Sequence of chain B:
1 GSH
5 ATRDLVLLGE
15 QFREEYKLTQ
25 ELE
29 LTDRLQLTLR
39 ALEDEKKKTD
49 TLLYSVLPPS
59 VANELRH

Contacts between the two chains:
Residue E43 in chain B is in contact with residue Q15 in chain A (closest heavy-atom distance 2.8 Å).
Residue Q15 in chain B contacts residue T47 in chain A (closest heavy-atom distance 3.2 Å).
Residue T47 in chain B interacts with residue E19 in chain A (closest heavy-atom distance 2.6 Å).
Residue L33 in chain B contacts residue L29 in chain A (closest heavy-atom distance 3.8 Å).
Residue A39 in chain B contacts residue L22 in chain A (closest heavy-atom distance 3.6 Å).
Residue D8 in chain B is in contact with residue L50 in chain A (closest heavy-atom distance 3.9 Å).
Residue L12 in chain B contacts residue L50 in chain A (closest heavy-atom distance 3.5 Å).
Residue T47 in chain B contacts residue Q15 in chain A (closest heavy-atom distance 3.1 Å).
Residue L22 in chain B is in contact with residue A39 in chain A (closest heavy-atom distance 3.7 Å).
Residue T36 in chain B contacts residue E25 in chain A (closest heavy-atom distance 3.9 Å).
Residue F16 in chain B contacts residue T47 in chain A (closest heavy-atom distance 3.9 Å).
Residue G1 in chain B contacts residue P56 in chain A (closest heavy-atom distance 3.5 Å).
Residue T36 in chain B contacts residue L29 in chain A (closest heavy-atom distance 3.5 Å).
Residue E43 in chain B is in contact with residue E19 in chain A (closest heavy-atom distance 3.8 Å).
Residue E19 in chain B contacts residue L40 in chain A (closest heavy-atom distance 4.0 Å).
Residue L29 in chain B contacts residue L33 in chain A (closest heavy-atom distance 3.7 Å).
Residue T47 in chain B is in contact with residue F16 in chain A (closest heavy-atom distance 3.7 Å).
Residue L37 in chain B contacts residue L26 in chain A (closest heavy-atom distance 3.8 Å).
Residue L11 in chain B interacts with residue L50 in chain A (closest heavy-atom distance 3.7 Å).
Residue L29 in chain B interacts with residue T36 in chain A (closest heavy-atom distance 3.9 Å).
Residue L50 in chain B contacts residue D8 in chain A (closest heavy-atom distance 3.8 Å).
Residue T47 in chain B contacts residue L12 in chain A (closest heavy-atom distance 3.9 Å).
Residue V54 in chain B contacts residue H3 in chain A (closest heavy-atom distance 3.0 Å).
Residue T36 in chain B interacts with residue L26 in chain A (closest heavy-atom distance 3.7 Å).
Residue Q15 in chain B contacts residue E43 in chain A (closest heavy-atom distance 2.8 Å).
Residue L50 in chain B interacts with residue L12 in chain A (closest heavy-atom distance 3.6 Å).
Residue L26 in chain B contacts residue L33 in chain A (closest heavy-atom distance 3.8 Å).
Residue L26 in chain B contacts residue T36 in chain A (closest heavy-atom distance 3.7 Å).
Residue L40 in chain B is in contact with residue E19 in chain A (closest heavy-atom distance 3.8 Å).
Residue R32 in chain B interacts with residue L29 in chain A (closest heavy-atom distance 3.8 Å).
Residue L26 in chain B contacts residue L37 in chain A (closest heavy-atom distance 3.7 Å).
Residue Q15 in chain B is in contact with residue K46 in chain A (closest heavy-atom distance 3.5 Å).
Residue L33 in chain B is in contact with residue T30 in chain A (closest heavy-atom distance 3.7 Å).
Residue L12 in chain B interacts with residue L51 in chain A (closest heavy-atom distance 4.0 Å).
Residue V54 in chain B interacts with residue D8 in chain A (closest heavy-atom distance 3.7 Å).
Residue S2 in chain B contacts residue V54 in chain A (closest heavy-atom distance 3.5 Å).
Residue T30 in chain B interacts with residue L33 in chain A (closest heavy-atom distance 3.7 Å).
Residue E19 in chain B contacts residue K44 in chain A (closest heavy-atom distance 2.8 Å).
Residue H3 in chain B interacts with residue V54 in chain A (closest heavy-atom distance 2.8 Å).
Residue L22 in chain B is in contact with residue T36 in chain A (closest heavy-atom distance 3.8 Å).
Residue L33 in chain B is in contact with residue L33 in chain A (closest heavy-atom distance 3.7 Å).
Residue E43 in chain B contacts residue E18 in chain A (closest heavy-atom distance 3.9 Å).
Residue L22 in chain B contacts residue L40 in chain A (closest heavy-atom distance 3.8 Å).
Residue T36 in chain B contacts residue L22 in chain A (closest heavy-atom distance 3.6 Å).
Residue L55 in chain B contacts residue H3 in chain A (closest heavy-atom distance 2.9 Å).
Residue E19 in chain B is in contact with residue E43 in chain A (closest heavy-atom distance 3.8 Å).
Residue K44 in chain B is in contact with residue E19 in chain A (closest heavy-atom distance 2.8 Å).
Residue L40 in chain B contacts residue L22 in chain A (closest heavy-atom distance 3.5 Å).
Residue E19 in chain B contacts residue T47 in chain A (closest heavy-atom distance 2.5 Å).
Residue E25 in chain B is in contact with residue T36 in chain A (closest heavy-atom distance 2.6 Å).
Residue L51 in chain B interacts with residue L12 in chain A (closest heavy-atom distance 3.9 Å).
Residue S2 in chain B is in contact with residue P56 in chain A (closest heavy-atom distance 3.3 Å).
Residue D8 in chain B contacts residue V54 in chain A (closest heavy-atom distance 3.7 Å).
Residue E18 in chain B is in contact with residue E43 in chain A (closest heavy-atom distance 4.0 Å).
Residue K46 in chain B contacts residue Q15 in chain A (closest heavy-atom distance 3.6 Å).
Residue L50 in chain B is in contact with residue L11 in chain A (closest heavy-atom distance 3.7 Å).
Residue P56 in chain B contacts residue H3 in chain A (closest heavy-atom distance 3.7 Å).
Residue L33 in chain B contacts residue L26 in chain A (closest heavy-atom distance 3.8 Å).
Residue L29 in chain B interacts with residue R32 in chain A (closest heavy-atom distance 3.8 Å).
Residue S53 in chain B is in contact with residue H3 in chain A (closest heavy-atom distance 3.8 Å).

These two protein chains interact to form a complex.

Sequence of chain A:
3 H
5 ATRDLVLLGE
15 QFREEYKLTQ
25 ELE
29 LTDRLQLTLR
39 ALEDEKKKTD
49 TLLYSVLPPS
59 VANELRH